Sequence of chain A:
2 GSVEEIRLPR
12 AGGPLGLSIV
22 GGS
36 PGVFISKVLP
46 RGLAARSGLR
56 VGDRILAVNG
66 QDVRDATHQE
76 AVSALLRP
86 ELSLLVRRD

Sequence of chain B:
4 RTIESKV

Residue-level contacts at the interface:
Residue I20 in chain A interacts with residue I6 in chain B (closest heavy-atom distance 3.6 Å).
Residue S19 in chain A is in contact with residue E7 in chain B (closest heavy-atom distance 3.7 Å).
Residue L18 in chain A interacts with residue S8 in chain B (closest heavy-atom distance 3.9 Å).
Residue L18 in chain A contacts residue K9 in chain B (closest heavy-atom distance 3.6 Å).
Residue L18 in chain A interacts with residue V10 in chain B (closest heavy-atom distance 2.8 Å).
Residue H73 in chain A interacts with residue I6 in chain B (closest heavy-atom distance 3.6 Å).
Residue G22 in chain A contacts residue I6 in chain B (closest heavy-atom distance 4.4 Å).
Residue K42 in chain A interacts with residue E7 in chain B (closest heavy-atom distance 2.4 Å).
Residue I20 in chain A is in contact with residue S8 in chain B (closest heavy-atom distance 3.1 Å).
Residue H73 in chain A is in contact with residue E7 in chain B (closest heavy-atom distance 4.5 Å).
Residue S41 in chain A is in contact with residue E7 in chain B (closest heavy-atom distance 3.2 Å).
Residue G14 in chain A interacts with residue V10 in chain B (closest heavy-atom distance 4.6 Å).
Residue V21 in chain A is in contact with residue I6 in chain B (closest heavy-atom distance 3.4 Å).
Residue L81 in chain A contacts residue V10 in chain B (closest heavy-atom distance 3.5 Å).
Residue S19 in chain A contacts residue S8 in chain B (closest heavy-atom distance 3.0 Å).
Residue I20 in chain A is in contact with residue E7 in chain B (closest heavy-atom distance 3.4 Å).
Residue V21 in chain A contacts residue T5 in chain B (closest heavy-atom distance 4.9 Å).
Residue V77 in chain A is in contact with residue S8 in chain B (closest heavy-atom distance 3.6 Å).
Residue L44 in chain A is in contact with residue K9 in chain B (closest heavy-atom distance 4.8 Å).
Residue H73 in chain A interacts with residue S8 in chain B (closest heavy-atom distance 3.0 Å).
Residue S19 in chain A is in contact with residue K9 in chain B (closest heavy-atom distance 3.7 Å).
Residue S19 in chain A is in contact with residue V10 in chain B (closest heavy-atom distance 4.7 Å).
Residue G17 in chain A is in contact with residue V10 in chain B (closest heavy-atom distance 3.3 Å).
Residue L16 in chain A interacts with residue V10 in chain B (closest heavy-atom distance 2.8 Å).
Residue V21 in chain A interacts with residue E7 in chain B (closest heavy-atom distance 3.7 Å).
Residue L80 in chain A contacts residue V10 in chain B (closest heavy-atom distance 5.0 Å).
Residue P15 in chain A is in contact with residue V10 in chain B (closest heavy-atom distance 3.4 Å).

This data describes a binding interaction between two proteins.